Sequence of the first protein:
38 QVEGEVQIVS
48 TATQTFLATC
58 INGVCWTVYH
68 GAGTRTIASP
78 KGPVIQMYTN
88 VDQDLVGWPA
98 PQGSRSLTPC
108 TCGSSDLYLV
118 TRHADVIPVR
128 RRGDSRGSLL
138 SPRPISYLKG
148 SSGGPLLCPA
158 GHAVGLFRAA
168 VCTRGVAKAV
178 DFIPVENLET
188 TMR

Residue-level contacts at the interface:
Residue Q44 in the first protein contacts residue I7 in the second protein (closest heavy-atom distance 4.2 Å).
Residue A75 in the first protein interacts with residue I7 in the second protein (closest heavy-atom distance 4.5 Å).
Residue E40 in the first protein is in contact with residue V12 in the second protein (closest heavy-atom distance 3.6 Å).
Residue I45 in the first protein interacts with residue V8 in the second protein (closest heavy-atom distance 2.9 Å).
Residue T48 in the first protein is in contact with residue V5 in the second protein (closest heavy-atom distance 4.3 Å).
Residue V43 in the first protein interacts with residue L13 in the second protein (closest heavy-atom distance 3.9 Å).
Residue E42 in the first protein is in contact with residue V12 in the second protein (closest heavy-atom distance 3.7 Å).
Residue T73 in the first protein interacts with residue S4 in the second protein (closest heavy-atom distance 2.5 Å).
Residue T73 in the first protein contacts residue G3 in the second protein (closest heavy-atom distance 3.8 Å).
Residue V46 in the first protein contacts residue V8 in the second protein (closest heavy-atom distance 4.4 Å).
Residue V39 in the first protein interacts with residue R10 in the second protein (closest heavy-atom distance 3.3 Å).
Residue I45 in the first protein is in contact with residue I7 in the second protein (closest heavy-atom distance 3.9 Å).
Residue V117 in the first protein is in contact with residue L13 in the second protein (closest heavy-atom distance 4.3 Å).
Residue E42 in the first protein contacts residue S14 in the second protein (closest heavy-atom distance 4.6 Å).
Residue V43 in the first protein contacts residue G9 in the second protein (closest heavy-atom distance 4.3 Å).
Residue G41 in the first protein contacts residue V12 in the second protein (closest heavy-atom distance 4.4 Å).
Residue A75 in the first protein is in contact with residue V6 in the second protein (closest heavy-atom distance 4.6 Å).
Residue A121 in the first protein is in contact with residue I11 in the second protein (closest heavy-atom distance 3.8 Å).
Residue V46 in the first protein contacts residue I7 in the second protein (closest heavy-atom distance 4.3 Å).
Residue R72 in the first protein contacts residue S4 in the second protein (closest heavy-atom distance 4.3 Å).
Residue A75 in the first protein is in contact with residue S4 in the second protein (closest heavy-atom distance 4.2 Å).
Residue V39 in the first protein is in contact with residue P17 in the second protein (closest heavy-atom distance 4.1 Å).
Residue I74 in the first protein is in contact with residue I7 in the second protein (closest heavy-atom distance 4.0 Å).
Residue T118 in the first protein interacts with residue I11 in the second protein (closest heavy-atom distance 4.3 Å).
Residue I45 in the first protein contacts residue V6 in the second protein (closest heavy-atom distance 4.2 Å).
Residue L104 in the first protein contacts residue L13 in the second protein (closest heavy-atom distance 3.9 Å).
Residue L154 in the first protein is in contact with residue L13 in the second protein (closest heavy-atom distance 4.2 Å).
Residue T48 in the first protein is in contact with residue S4 in the second protein (closest heavy-atom distance 4.7 Å).
Residue I45 in the first protein interacts with residue I11 in the second protein (closest heavy-atom distance 4.4 Å).
Residue P80 in the first protein is in contact with residue S4 in the second protein (closest heavy-atom distance 4.5 Å).
Residue Q44 in the first protein is in contact with residue G9 in the second protein (closest heavy-atom distance 3.6 Å).
Residue S47 in the first protein interacts with residue S4 in the second protein (closest heavy-atom distance 4.1 Å).
Residue W95 in the first protein interacts with residue V5 in the second protein (closest heavy-atom distance 3.5 Å).
Residue E42 in the first protein contacts residue L13 in the second protein (closest heavy-atom distance 3.1 Å).
Residue V46 in the first protein contacts residue V5 in the second protein (closest heavy-atom distance 3.9 Å).
Residue R72 in the first protein interacts with residue V5 in the second protein (closest heavy-atom distance 3.7 Å).
Residue T73 in the first protein is in contact with residue V5 in the second protein (closest heavy-atom distance 2.9 Å).
Residue V43 in the first protein contacts residue I11 in the second protein (closest heavy-atom distance 2.7 Å).
Residue I74 in the first protein contacts residue S4 in the second protein (closest heavy-atom distance 4.1 Å).
Residue H120 in the first protein is in contact with residue I11 in the second protein (closest heavy-atom distance 4.7 Å).
Residue E40 in the first protein is in contact with residue R10 in the second protein (closest heavy-atom distance 4.6 Å).
Residue P98 in the first protein is in contact with residue I7 in the second protein (closest heavy-atom distance 4.3 Å).
Residue S47 in the first protein is in contact with residue V5 in the second protein (closest heavy-atom distance 3.6 Å).
Residue S47 in the first protein interacts with residue V8 in the second protein (closest heavy-atom distance 3.8 Å).
Residue I45 in the first protein interacts with residue G9 in the second protein (closest heavy-atom distance 2.7 Å).
Residue S47 in the first protein is in contact with residue V6 in the second protein (closest heavy-atom distance 2.8 Å).
Residue Q44 in the first protein contacts residue R10 in the second protein (closest heavy-atom distance 4.2 Å).
Residue I74 in the first protein is in contact with residue V5 in the second protein (closest heavy-atom distance 3.5 Å).
Residue R72 in the first protein contacts residue G3 in the second protein (closest heavy-atom distance 3.6 Å).
Residue G41 in the first protein contacts residue I11 in the second protein (closest heavy-atom distance 3.7 Å).
Residue F53 in the first protein interacts with residue V5 in the second protein (closest heavy-atom distance 4.6 Å).
Residue V39 in the first protein interacts with residue A18 in the second protein (closest heavy-atom distance 3.9 Å).
Residue I45 in the first protein contacts residue R10 in the second protein (closest heavy-atom distance 4.4 Å).
Residue A75 in the first protein contacts residue V5 in the second protein (closest heavy-atom distance 3.1 Å).
Residue V39 in the first protein is in contact with residue K16 in the second protein (closest heavy-atom distance 4.0 Å).
Residue R119 in the first protein is in contact with residue I11 in the second protein (closest heavy-atom distance 4.2 Å).
Residue V43 in the first protein is in contact with residue R10 in the second protein (closest heavy-atom distance 3.4 Å).
Residue E42 in the first protein contacts residue I11 in the second protein (closest heavy-atom distance 3.4 Å).
Residue G100 in the first protein is in contact with residue R10 in the second protein (closest heavy-atom distance 3.4 Å).
Residue V46 in the first protein contacts residue V6 in the second protein (closest heavy-atom distance 3.2 Å).

Sequence of the second protein:
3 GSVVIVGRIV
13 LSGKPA

The following describes two proteins that form a bound complex.